Sequence of chain A:
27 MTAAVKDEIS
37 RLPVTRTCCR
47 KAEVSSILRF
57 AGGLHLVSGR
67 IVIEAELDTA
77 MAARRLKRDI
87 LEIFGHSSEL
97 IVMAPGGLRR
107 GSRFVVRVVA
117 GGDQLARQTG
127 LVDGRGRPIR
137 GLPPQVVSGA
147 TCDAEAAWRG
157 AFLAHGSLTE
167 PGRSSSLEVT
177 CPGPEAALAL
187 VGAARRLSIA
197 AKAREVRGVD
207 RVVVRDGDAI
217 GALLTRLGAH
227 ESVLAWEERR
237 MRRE

These two protein chains interact to form a complex.

Residue-level contacts at the interface:
Residue T454 in chain B interacts with residue R192 in chain A (closest heavy-atom distance 3.7 Å).
Residue V510 in chain B interacts with residue S144 in chain A (closest heavy-atom distance 4.1 Å).

Sequence of chain B:
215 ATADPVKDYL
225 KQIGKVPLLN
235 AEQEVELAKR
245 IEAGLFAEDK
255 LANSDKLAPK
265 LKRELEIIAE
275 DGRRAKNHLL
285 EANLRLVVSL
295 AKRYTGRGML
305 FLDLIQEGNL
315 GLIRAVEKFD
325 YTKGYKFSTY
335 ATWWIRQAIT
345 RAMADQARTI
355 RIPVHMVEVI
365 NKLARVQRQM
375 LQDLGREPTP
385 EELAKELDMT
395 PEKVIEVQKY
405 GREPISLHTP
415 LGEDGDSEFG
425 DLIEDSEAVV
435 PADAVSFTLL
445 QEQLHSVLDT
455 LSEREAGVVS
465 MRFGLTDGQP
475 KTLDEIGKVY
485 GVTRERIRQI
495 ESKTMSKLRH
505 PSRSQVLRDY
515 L